Interface contacts:
Residue H27 in the second protein interacts with residue E13 in the first protein (closest heavy-atom distance 3.5 Å).
Residue L20 in the second protein is in contact with residue V16 in the first protein (closest heavy-atom distance 4.4 Å).
Residue S11 in the second protein contacts residue A19 in the first protein (closest heavy-atom distance 4.6 Å).
Residue L23 in the second protein contacts residue S12 in the first protein (closest heavy-atom distance 4.0 Å).
Residue V16 in the second protein contacts residue L23 in the first protein (closest heavy-atom distance 4.0 Å).
Residue S11 in the second protein contacts residue L23 in the first protein (closest heavy-atom distance 3.3 Å).
Residue S12 in the second protein interacts with residue L23 in the first protein (closest heavy-atom distance 4.2 Å).
Residue V16 in the second protein interacts with residue A19 in the first protein (closest heavy-atom distance 4.0 Å).
Residue E13 in the second protein interacts with residue L23 in the first protein (closest heavy-atom distance 3.9 Å).
Residue E13 in the second protein interacts with residue H27 in the first protein (closest heavy-atom distance 2.9 Å).
Residue V16 in the second protein interacts with residue V16 in the first protein (closest heavy-atom distance 3.9 Å).
Residue L23 in the second protein is in contact with residue V16 in the first protein (closest heavy-atom distance 4.6 Å).
Residue V16 in the second protein is in contact with residue L20 in the first protein (closest heavy-atom distance 3.5 Å).
Residue L23 in the second protein is in contact with residue E13 in the first protein (closest heavy-atom distance 3.8 Å).
Residue L20 in the second protein interacts with residue L20 in the first protein (closest heavy-atom distance 4.9 Å).
Residue A19 in the second protein interacts with residue V16 in the first protein (closest heavy-atom distance 4.0 Å).

Sequence of the second protein:
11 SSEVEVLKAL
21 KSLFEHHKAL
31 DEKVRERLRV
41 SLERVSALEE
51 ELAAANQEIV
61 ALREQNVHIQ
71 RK

These two protein chains interact to form a complex.

Sequence of the first protein:
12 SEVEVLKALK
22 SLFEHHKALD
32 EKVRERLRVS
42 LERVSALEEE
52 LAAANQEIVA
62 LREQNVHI